Sequence of the first protein:
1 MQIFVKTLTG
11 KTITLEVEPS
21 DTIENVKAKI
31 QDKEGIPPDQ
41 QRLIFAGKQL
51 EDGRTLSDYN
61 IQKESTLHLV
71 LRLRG

Sequence of the second protein:
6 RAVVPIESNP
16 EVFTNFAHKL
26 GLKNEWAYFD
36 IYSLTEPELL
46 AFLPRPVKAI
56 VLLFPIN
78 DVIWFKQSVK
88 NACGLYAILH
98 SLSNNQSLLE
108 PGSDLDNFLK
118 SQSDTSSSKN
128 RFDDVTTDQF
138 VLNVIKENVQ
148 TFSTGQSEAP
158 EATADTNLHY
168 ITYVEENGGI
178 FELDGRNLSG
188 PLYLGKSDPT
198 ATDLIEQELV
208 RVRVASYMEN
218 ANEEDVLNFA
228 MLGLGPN

This data describes a binding interaction between two proteins.

Residue-level contacts at the interface:
Residue L44 in the second protein is in contact with residue H68 in the first protein (closest heavy-atom distance 3.2 Å).
Residue I11 in the second protein interacts with residue R74 in the first protein (closest heavy-atom distance 3.4 Å).
Residue F149 in the second protein interacts with residue R74 in the first protein (closest heavy-atom distance 3.0 Å).
Residue F226 in the second protein interacts with residue T9 in the first protein (closest heavy-atom distance 3.7 Å).
Residue S154 in the second protein contacts residue R72 in the first protein (closest heavy-atom distance 3.9 Å).
Residue L58 in the second protein is in contact with residue G75 in the first protein (closest heavy-atom distance 3.6 Å).
Residue S38 in the second protein contacts residue K6 in the first protein (closest heavy-atom distance 3.9 Å).
Residue S150 in the second protein interacts with residue R74 in the first protein (closest heavy-atom distance 3.2 Å).
Residue F226 in the second protein contacts residue L71 in the first protein (closest heavy-atom distance 3.9 Å).
Residue S154 in the second protein interacts with residue R74 in the first protein (closest heavy-atom distance 3.0 Å).
Residue L224 in the second protein contacts residue T7 in the first protein (closest heavy-atom distance 3.9 Å).
Residue Q153 in the second protein is in contact with residue R42 in the first protein (closest heavy-atom distance 3.3 Å).
Residue P10 in the second protein contacts residue G75 in the first protein (closest heavy-atom distance 3.4 Å).
Residue Q153 in the second protein contacts residue D39 in the first protein (closest heavy-atom distance 2.6 Å).
Residue V9 in the second protein contacts residue R74 in the first protein (closest heavy-atom distance 3.7 Å).
Residue F226 in the second protein contacts residue L73 in the first protein (closest heavy-atom distance 3.7 Å).
Residue L224 in the second protein is in contact with residue K11 in the first protein (closest heavy-atom distance 3.5 Å).
Residue A227 in the second protein interacts with residue L8 in the first protein (closest heavy-atom distance 3.8 Å).
Residue S154 in the second protein interacts with residue D39 in the first protein (closest heavy-atom distance 3.7 Å).
Residue S13 in the second protein interacts with residue L73 in the first protein (closest heavy-atom distance 2.7 Å).
Residue S13 in the second protein is in contact with residue L71 in the first protein (closest heavy-atom distance 2.9 Å).
Residue A227 in the second protein is in contact with residue L71 in the first protein (closest heavy-atom distance 3.9 Å).
Residue C90 in the second protein contacts residue G75 in the first protein (closest heavy-atom distance 3.3 Å).
Residue P10 in the second protein is in contact with residue R74 in the first protein (closest heavy-atom distance 2.8 Å).
Residue M228 in the second protein interacts with residue L8 in the first protein (closest heavy-atom distance 3.8 Å).
Residue Y167 in the second protein is in contact with residue G75 in the first protein (closest heavy-atom distance 3.4 Å).
Residue E12 in the second protein interacts with residue R74 in the first protein (closest heavy-atom distance 3.8 Å).
Residue D35 in the second protein is in contact with residue R72 in the first protein (closest heavy-atom distance 2.7 Å).
Residue F47 in the second protein is in contact with residue A46 in the first protein (closest heavy-atom distance 3.6 Å).
Residue I11 in the second protein interacts with residue G75 in the first protein (closest heavy-atom distance 3.3 Å).
Residue I11 in the second protein interacts with residue L73 in the first protein (closest heavy-atom distance 3.8 Å).
Residue Y37 in the second protein is in contact with residue L8 in the first protein (closest heavy-atom distance 3.5 Å).
Residue Y37 in the second protein is in contact with residue H68 in the first protein (closest heavy-atom distance 3.8 Å).
Residue L224 in the second protein contacts residue L71 in the first protein (closest heavy-atom distance 3.6 Å).
Residue Y167 in the second protein interacts with residue L73 in the first protein (closest heavy-atom distance 3.5 Å).
Residue P157 in the second protein contacts residue R74 in the first protein (closest heavy-atom distance 3.4 Å).
Residue N225 in the second protein is in contact with residue L73 in the first protein (closest heavy-atom distance 3.6 Å).
Residue E12 in the second protein interacts with residue L73 in the first protein (closest heavy-atom distance 3.2 Å).
Residue L165 in the second protein is in contact with residue R74 in the first protein (closest heavy-atom distance 3.4 Å).
Residue F47 in the second protein interacts with residue G47 in the first protein (closest heavy-atom distance 3.6 Å).
Residue M215 in the second protein is in contact with residue L8 in the first protein (closest heavy-atom distance 3.9 Å).
Residue E12 in the second protein contacts residue R72 in the first protein (closest heavy-atom distance 3.3 Å).
Residue T151 in the second protein contacts residue R74 in the first protein (closest heavy-atom distance 2.8 Å).
Residue P15 in the second protein contacts residue R72 in the first protein (closest heavy-atom distance 3.3 Å).
Residue Y37 in the second protein interacts with residue I44 in the first protein (closest heavy-atom distance 3.8 Å).
Residue N14 in the second protein interacts with residue R72 in the first protein (closest heavy-atom distance 3.8 Å).
Residue N219 in the second protein interacts with residue T9 in the first protein (closest heavy-atom distance 3.0 Å).
Residue Q153 in the second protein contacts residue Q41 in the first protein (closest heavy-atom distance 2.8 Å).
Residue E155 in the second protein interacts with residue R74 in the first protein (closest heavy-atom distance 3.8 Å).
Residue T163 in the second protein is in contact with residue G75 in the first protein (closest heavy-atom distance 3.7 Å).
Residue E155 in the second protein interacts with residue D39 in the first protein (closest heavy-atom distance 3.6 Å).
Residue M215 in the second protein contacts residue T9 in the first protein (closest heavy-atom distance 3.9 Å).
Residue L165 in the second protein contacts residue G75 in the first protein (closest heavy-atom distance 3.6 Å).
Residue Q153 in the second protein is in contact with residue R72 in the first protein (closest heavy-atom distance 3.4 Å).
Residue S13 in the second protein interacts with residue R72 in the first protein (closest heavy-atom distance 2.8 Å).
Residue L165 in the second protein interacts with residue L73 in the first protein (closest heavy-atom distance 3.9 Å).
Residue T163 in the second protein is in contact with residue R74 in the first protein (closest heavy-atom distance 2.9 Å).
Residue L58 in the second protein is in contact with residue L73 in the first protein (closest heavy-atom distance 3.5 Å).
Residue S154 in the second protein contacts residue Q40 in the first protein (closest heavy-atom distance 3.9 Å).
Residue D35 in the second protein interacts with residue V70 in the first protein (closest heavy-atom distance 3.3 Å).